Contacts between the two chains:
Residue P255 in the first protein is in contact with residue T252 in the second protein (closest heavy-atom distance 3.3 Å).
Residue R411 in the first protein is in contact with residue S103 in the second protein (closest heavy-atom distance 3.3 Å).
Residue T414 in the first protein interacts with residue F108 in the second protein (closest heavy-atom distance 3.2 Å).
Residue R474 in the first protein is in contact with residue S217 in the second protein (closest heavy-atom distance 3.4 Å).
Residue T258 in the first protein is in contact with residue S196 in the second protein (closest heavy-atom distance 3.4 Å).
Residue T262 in the first protein is in contact with residue E192 in the second protein (closest heavy-atom distance 3.1 Å).
Residue L244 in the first protein is in contact with residue L209 in the second protein (closest heavy-atom distance 3.2 Å).
Residue E238 in the first protein interacts with residue N212 in the second protein (closest heavy-atom distance 1.7 Å).
Residue P271 in the first protein is in contact with residue H270 in the second protein (closest heavy-atom distance 2.9 Å).
Residue L393 in the first protein contacts residue E56 in the second protein (closest heavy-atom distance 3.0 Å).
Residue G413 in the first protein contacts residue D105 in the second protein (closest heavy-atom distance 3.2 Å).
Residue Q480 in the first protein is in contact with residue N212 in the second protein (closest heavy-atom distance 3.1 Å).
Residue F126 in the first protein interacts with residue F224 in the second protein (closest heavy-atom distance 3.5 Å).
Residue Y401 in the first protein is in contact with residue D89 in the second protein (closest heavy-atom distance 3.3 Å).
Residue V465 in the first protein is in contact with residue E112 in the second protein (closest heavy-atom distance 3.3 Å).
Residue R474 in the first protein contacts residue L218 in the second protein (closest heavy-atom distance 3.2 Å).
Residue W396 in the first protein contacts residue S52 in the second protein (closest heavy-atom distance 3.4 Å).
Residue R430 in the first protein is in contact with residue D130 in the second protein (closest heavy-atom distance 3.2 Å).
Residue V419 in the first protein contacts residue H118 in the second protein (closest heavy-atom distance 3.4 Å).
Residue K427 in the first protein contacts residue D133 in the second protein (closest heavy-atom distance 3.2 Å).
Residue L439 in the first protein interacts with residue N201 in the second protein (closest heavy-atom distance 3.4 Å).
Residue K463 in the first protein is in contact with residue G107 in the second protein (closest heavy-atom distance 3.4 Å).
Residue I407 in the first protein is in contact with residue L100 in the second protein (closest heavy-atom distance 3.4 Å).
Residue Y401 in the first protein contacts residue K48 in the second protein (closest heavy-atom distance 3.0 Å).
Residue P477 in the first protein is in contact with residue G214 in the second protein (closest heavy-atom distance 3.3 Å).
Residue L393 in the first protein interacts with residue Y60 in the second protein (closest heavy-atom distance 2.3 Å).
Residue N392 in the first protein interacts with residue E94 in the second protein (closest heavy-atom distance 2.9 Å).
Residue G298 in the first protein contacts residue S288 in the second protein (closest heavy-atom distance 3.2 Å).
Residue R243 in the first protein contacts residue R208 in the second protein (closest heavy-atom distance 3.2 Å).
Residue R474 in the first protein is in contact with residue D219 in the second protein (closest heavy-atom distance 2.8 Å).
Residue K467 in the first protein interacts with residue E112 in the second protein (closest heavy-atom distance 3.2 Å).
Residue N412 in the first protein is in contact with residue D105 in the second protein (closest heavy-atom distance 2.9 Å).
Residue V465 in the first protein is in contact with residue Y110 in the second protein (closest heavy-atom distance 3.4 Å).
Residue E408 in the first protein is in contact with residue T99 in the second protein (closest heavy-atom distance 2.4 Å).
Residue D405 in the first protein interacts with residue K96 in the second protein (closest heavy-atom distance 3.4 Å).
Residue R243 in the first protein contacts residue L209 in the second protein (closest heavy-atom distance 3.3 Å).
Residue M264 in the first protein interacts with residue Q259 in the second protein (closest heavy-atom distance 3.4 Å).
Residue L479 in the first protein interacts with residue N212 in the second protein (closest heavy-atom distance 3.3 Å).
Residue N395 in the first protein interacts with residue Q90 in the second protein (closest heavy-atom distance 2.4 Å).
Residue V478 in the first protein contacts residue G214 in the second protein (closest heavy-atom distance 2.6 Å).
Residue P242 in the first protein interacts with residue A211 in the second protein (closest heavy-atom distance 3.0 Å).
Residue D404 in the first protein is in contact with residue Y93 in the second protein (closest heavy-atom distance 3.3 Å).
Residue R243 in the first protein contacts residue E207 in the second protein (closest heavy-atom distance 3.3 Å).
Residue P469 in the first protein contacts residue N116 in the second protein (closest heavy-atom distance 3.2 Å).
Residue W396 in the first protein interacts with residue E56 in the second protein (closest heavy-atom distance 3.1 Å).
Residue S466 in the first protein is in contact with residue E112 in the second protein (closest heavy-atom distance 2.3 Å).
Residue K463 in the first protein interacts with residue F108 in the second protein (closest heavy-atom distance 3.1 Å).
Residue P398 in the first protein interacts with residue R50 in the second protein (closest heavy-atom distance 3.4 Å).
Residue P257 in the first protein contacts residue L248 in the second protein (closest heavy-atom distance 3.4 Å).
Residue R446 in the first protein interacts with residue R50 in the second protein (closest heavy-atom distance 3.1 Å).
Residue L423 in the first protein contacts residue H118 in the second protein (closest heavy-atom distance 3.4 Å).
Residue N400 in the first protein contacts residue Q90 in the second protein (closest heavy-atom distance 3.1 Å).
Residue N392 in the first protein interacts with residue Q90 in the second protein (closest heavy-atom distance 3.4 Å).
Residue P398 in the first protein contacts residue S52 in the second protein (closest heavy-atom distance 3.3 Å).
Residue E408 in the first protein is in contact with residue K96 in the second protein (closest heavy-atom distance 3.3 Å).
Residue Q480 in the first protein interacts with residue M234 in the second protein (closest heavy-atom distance 3.3 Å).
Residue P271 in the first protein is in contact with residue A266 in the second protein (closest heavy-atom distance 3.3 Å).
Residue I254 in the first protein interacts with residue K249 in the second protein (closest heavy-atom distance 3.3 Å).
Residue Y449 in the first protein interacts with residue E126 in the second protein (closest heavy-atom distance 2.5 Å).
Residue W396 in the first protein is in contact with residue Q90 in the second protein (closest heavy-atom distance 3.3 Å).

Sequence of the second protein:
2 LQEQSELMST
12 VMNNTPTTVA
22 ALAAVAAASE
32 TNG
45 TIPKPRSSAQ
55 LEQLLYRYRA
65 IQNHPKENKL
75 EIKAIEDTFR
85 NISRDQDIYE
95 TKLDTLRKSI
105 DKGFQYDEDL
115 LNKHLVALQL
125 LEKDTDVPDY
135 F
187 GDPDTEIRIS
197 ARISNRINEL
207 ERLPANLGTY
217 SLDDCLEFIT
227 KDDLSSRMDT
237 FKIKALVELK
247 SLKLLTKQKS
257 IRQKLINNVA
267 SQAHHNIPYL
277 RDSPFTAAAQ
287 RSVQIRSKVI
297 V

This data describes a binding interaction between two proteins.

Sequence of the first protein:
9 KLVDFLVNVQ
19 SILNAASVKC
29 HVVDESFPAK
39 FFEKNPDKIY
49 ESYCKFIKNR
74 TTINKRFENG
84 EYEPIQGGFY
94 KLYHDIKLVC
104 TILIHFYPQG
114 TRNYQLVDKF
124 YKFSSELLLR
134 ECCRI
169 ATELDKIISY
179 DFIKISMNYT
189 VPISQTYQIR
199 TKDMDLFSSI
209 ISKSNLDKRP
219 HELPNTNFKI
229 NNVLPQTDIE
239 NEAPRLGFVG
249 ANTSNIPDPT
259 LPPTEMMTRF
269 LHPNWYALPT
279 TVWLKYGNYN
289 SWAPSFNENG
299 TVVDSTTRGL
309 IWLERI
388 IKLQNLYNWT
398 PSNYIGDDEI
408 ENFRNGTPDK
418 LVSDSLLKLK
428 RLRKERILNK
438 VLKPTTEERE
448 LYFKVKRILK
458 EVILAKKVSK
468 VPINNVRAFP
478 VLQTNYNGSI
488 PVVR